Residue-level contacts at the interface:
Residue R388 in chain B is in contact with residue D95 in chain A (closest heavy-atom distance 4.9 Å).
Residue Y350 in chain B contacts residue K93 in chain A (closest heavy-atom distance 4.4 Å).
Residue R427 in chain B contacts residue E97 in chain A (closest heavy-atom distance 3.7 Å).
Residue D392 in chain B is in contact with residue R96 in chain A (closest heavy-atom distance 3.3 Å).
Residue A351 in chain B contacts residue D95 in chain A (closest heavy-atom distance 3.3 Å).
Residue A351 in chain B contacts residue I94 in chain A (closest heavy-atom distance 3.7 Å).
Residue A391 in chain B is in contact with residue R96 in chain A (closest heavy-atom distance 4.6 Å).
Residue R388 in chain B contacts residue R96 in chain A (closest heavy-atom distance 3.1 Å).
Residue S316 in chain B interacts with residue K93 in chain A (closest heavy-atom distance 4.9 Å).
Residue A351 in chain B contacts residue R96 in chain A (closest heavy-atom distance 4.3 Å).

Sequence of chain B:
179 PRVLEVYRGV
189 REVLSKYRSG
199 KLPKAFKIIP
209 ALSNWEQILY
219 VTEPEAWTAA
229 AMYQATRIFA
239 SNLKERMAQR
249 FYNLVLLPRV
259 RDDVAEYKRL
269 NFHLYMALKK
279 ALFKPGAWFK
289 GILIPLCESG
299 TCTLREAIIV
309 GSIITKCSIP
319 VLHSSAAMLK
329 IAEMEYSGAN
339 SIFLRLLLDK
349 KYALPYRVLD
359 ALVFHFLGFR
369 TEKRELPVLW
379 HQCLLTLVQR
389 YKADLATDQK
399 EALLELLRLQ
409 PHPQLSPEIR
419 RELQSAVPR

This data describes a binding interaction between two proteins.

Sequence of chain A:
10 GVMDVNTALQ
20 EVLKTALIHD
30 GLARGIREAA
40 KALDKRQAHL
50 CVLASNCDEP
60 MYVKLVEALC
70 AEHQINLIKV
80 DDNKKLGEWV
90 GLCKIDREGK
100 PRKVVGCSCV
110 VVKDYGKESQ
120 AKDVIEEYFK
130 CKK